Sequence of chain B:
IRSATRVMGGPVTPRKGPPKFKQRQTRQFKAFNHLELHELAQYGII

Sequence of chain A:
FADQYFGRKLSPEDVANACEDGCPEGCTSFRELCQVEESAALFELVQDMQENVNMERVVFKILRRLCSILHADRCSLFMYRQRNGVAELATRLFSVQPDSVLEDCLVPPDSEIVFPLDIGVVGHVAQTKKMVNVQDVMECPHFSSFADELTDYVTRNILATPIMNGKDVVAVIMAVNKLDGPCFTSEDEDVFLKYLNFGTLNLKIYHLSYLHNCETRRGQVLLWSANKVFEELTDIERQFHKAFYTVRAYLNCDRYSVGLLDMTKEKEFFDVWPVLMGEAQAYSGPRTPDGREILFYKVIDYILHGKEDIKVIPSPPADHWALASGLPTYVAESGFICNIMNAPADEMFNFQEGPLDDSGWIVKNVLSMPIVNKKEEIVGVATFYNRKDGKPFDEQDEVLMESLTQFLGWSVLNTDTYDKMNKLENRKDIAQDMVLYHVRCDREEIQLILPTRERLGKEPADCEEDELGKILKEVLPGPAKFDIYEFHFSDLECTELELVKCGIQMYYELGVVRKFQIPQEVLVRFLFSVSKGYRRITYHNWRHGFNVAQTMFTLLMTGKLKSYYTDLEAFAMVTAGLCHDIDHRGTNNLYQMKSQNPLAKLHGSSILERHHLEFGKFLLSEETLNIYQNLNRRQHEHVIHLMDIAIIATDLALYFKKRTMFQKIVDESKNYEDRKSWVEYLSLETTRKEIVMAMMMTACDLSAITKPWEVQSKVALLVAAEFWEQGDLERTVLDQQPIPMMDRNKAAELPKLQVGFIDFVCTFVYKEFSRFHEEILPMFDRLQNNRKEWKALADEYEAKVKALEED

Residue-level contacts at the interface:
Residue S128 in chain A is in contact with residue V16 in chain B (closest heavy-atom distance 3.5 Å).
Residue N101 in chain A interacts with residue K29 in chain B (closest heavy-atom distance 3.5 Å).
Residue D127 in chain A interacts with residue G19 in chain B (closest heavy-atom distance 4.0 Å).
Residue N605 in chain A is in contact with residue G85 in chain B (closest heavy-atom distance 3.8 Å).
Residue P133 in chain A contacts residue P23 in chain B (closest heavy-atom distance 3.9 Å).
Residue E415 in chain A is in contact with residue K31 in chain B (closest heavy-atom distance 3.1 Å).
Residue I130 in chain A contacts residue V16 in chain B (closest heavy-atom distance 3.9 Å).
Residue E412 in chain A interacts with residue K31 in chain B (closest heavy-atom distance 3.8 Å).
Residue L607 in chain A interacts with residue G85 in chain B (closest heavy-atom distance 4.0 Å).
Residue F353 in chain A is in contact with residue Q32 in chain B (closest heavy-atom distance 4.1 Å).
Residue E129 in chain A contacts residue V21 in chain B (closest heavy-atom distance 3.4 Å).
Residue F163 in chain A contacts residue P23 in chain B (closest heavy-atom distance 3.6 Å).
Residue M758 in chain A contacts residue G85 in chain B (closest heavy-atom distance 3.3 Å).
Residue I354 in chain A interacts with residue K31 in chain B (closest heavy-atom distance 3.5 Å).
Residue N356 in chain A is in contact with residue F30 in chain B (closest heavy-atom distance 3.9 Å).
Residue F777 in chain A is in contact with residue L81 in chain B (closest heavy-atom distance 3.5 Å).
Residue E129 in chain A interacts with residue P20 in chain B (closest heavy-atom distance 3.3 Å).
Residue D127 in chain A interacts with residue G18 in chain B (closest heavy-atom distance 2.8 Å).
Residue I136 in chain A contacts residue P23 in chain B (closest heavy-atom distance 3.9 Å).
Residue Y347 in chain A interacts with residue F30 in chain B (closest heavy-atom distance 3.9 Å).
Residue M365 in chain A is in contact with residue P28 in chain B (closest heavy-atom distance 3.6 Å).
Residue W427 in chain A contacts residue F38 in chain B (closest heavy-atom distance 3.6 Å).
Residue P387 in chain A is in contact with residue R33 in chain B (closest heavy-atom distance 4.0 Å).
Residue K674 in chain A contacts residue F73 in chain B (closest heavy-atom distance 4.1 Å).
Residue L607 in chain A interacts with residue I87 in chain B (closest heavy-atom distance 3.4 Å).
Residue V131 in chain A contacts residue P23 in chain B (closest heavy-atom distance 3.1 Å).
Residue N101 in chain A contacts residue K31 in chain B (closest heavy-atom distance 3.6 Å).
Residue F774 in chain A is in contact with residue Y84 in chain B (closest heavy-atom distance 3.0 Å).
Residue L669 in chain A is in contact with residue I86 in chain B (closest heavy-atom distance 3.8 Å).
Residue M358 in chain A contacts residue P20 in chain B (closest heavy-atom distance 3.5 Å).
Residue V389 in chain A contacts residue R33 in chain B (closest heavy-atom distance 4.0 Å).
Residue L167 in chain A interacts with residue R15 in chain B (closest heavy-atom distance 3.4 Å).
Residue V131 in chain A interacts with residue T22 in chain B (closest heavy-atom distance 3.4 Å).
Residue Q423 in chain A contacts residue Q34 in chain B (closest heavy-atom distance 4.1 Å).
Residue P133 in chain A contacts residue T22 in chain B (closest heavy-atom distance 4.1 Å).
Residue D127 in chain A is in contact with residue M17 in chain B (closest heavy-atom distance 4.1 Å).
Residue Q423 in chain A interacts with residue F38 in chain B (closest heavy-atom distance 3.9 Å).
Residue I756 in chain A contacts residue Q83 in chain B (closest heavy-atom distance 3.4 Å).
Residue M758 in chain A contacts residue Y84 in chain B (closest heavy-atom distance 3.6 Å).
Residue D121 in chain A contacts residue R11 in chain B (closest heavy-atom distance 4.1 Å).
Residue F163 in chain A contacts residue V21 in chain B (closest heavy-atom distance 3.6 Å).
Residue E129 in chain A interacts with residue V16 in chain B (closest heavy-atom distance 4.1 Å).
Residue S128 in chain A contacts residue A13 in chain B (closest heavy-atom distance 3.5 Å).
Residue E105 in chain A contacts residue T22 in chain B (closest heavy-atom distance 3.9 Å).
Residue L770 in chain A contacts residue Y84 in chain B (closest heavy-atom distance 3.8 Å).
Residue V131 in chain A interacts with residue V21 in chain B (closest heavy-atom distance 3.2 Å).
Residue F673 in chain A contacts residue I86 in chain B (closest heavy-atom distance 3.5 Å).
Residue G773 in chain A is in contact with residue Y84 in chain B (closest heavy-atom distance 3.0 Å).
Residue F353 in chain A contacts residue K31 in chain B (closest heavy-atom distance 3.0 Å).
Residue N359 in chain A interacts with residue G19 in chain B (closest heavy-atom distance 3.4 Å).
Residue A670 in chain A is in contact with residue I86 in chain B (closest heavy-atom distance 4.1 Å).
Residue F673 in chain A is in contact with residue L81 in chain B (closest heavy-atom distance 3.8 Å).
Residue E419 in chain A is in contact with residue Q34 in chain B (closest heavy-atom distance 3.6 Å).
Residue F777 in chain A contacts residue E80 in chain B (closest heavy-atom distance 3.5 Å).
Residue F353 in chain A interacts with residue F30 in chain B (closest heavy-atom distance 3.8 Å).
Residue I130 in chain A contacts residue V21 in chain B (closest heavy-atom distance 3.5 Å).
Residue L167 in chain A is in contact with residue V16 in chain B (closest heavy-atom distance 3.6 Å).
Residue F132 in chain A interacts with residue P23 in chain B (closest heavy-atom distance 3.5 Å).
Residue N359 in chain A interacts with residue P20 in chain B (closest heavy-atom distance 4.1 Å).
Residue C355 in chain A interacts with residue F30 in chain B (closest heavy-atom distance 3.8 Å).

The following describes two proteins that form a bound complex.